Sequence of protein 1:
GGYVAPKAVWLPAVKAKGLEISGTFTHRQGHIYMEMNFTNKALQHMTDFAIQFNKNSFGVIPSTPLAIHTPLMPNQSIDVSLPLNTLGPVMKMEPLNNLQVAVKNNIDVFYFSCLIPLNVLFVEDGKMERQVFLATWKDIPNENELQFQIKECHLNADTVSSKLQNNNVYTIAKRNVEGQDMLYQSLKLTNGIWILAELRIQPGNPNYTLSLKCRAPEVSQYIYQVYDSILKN

Sequence of protein 2:
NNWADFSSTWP

Contacts between the two chains:
Residue V136 in protein 1 contacts residue F7 in protein 2 (closest heavy-atom distance 3.8 Å).
Residue Q79 in protein 1 is in contact with residue A5 in protein 2 (closest heavy-atom distance 3.6 Å).
Residue K131 in protein 1 contacts residue F7 in protein 2 (closest heavy-atom distance 3.8 Å).
Residue Y138 in protein 1 interacts with residue W4 in protein 2 (closest heavy-atom distance 3.3 Å).
Residue Q127 in protein 1 is in contact with residue W4 in protein 2 (closest heavy-atom distance 3.5 Å).
Residue A77 in protein 1 interacts with residue F7 in protein 2 (closest heavy-atom distance 3.5 Å).
Residue A129 in protein 1 interacts with residue A5 in protein 2 (closest heavy-atom distance 3.7 Å).
Residue A129 in protein 1 is in contact with residue W4 in protein 2 (closest heavy-atom distance 3.6 Å).
Residue F80 in protein 1 contacts residue W4 in protein 2 (closest heavy-atom distance 3.7 Å).
Residue V128 in protein 1 interacts with residue W4 in protein 2 (closest heavy-atom distance 3.5 Å).
Residue V130 in protein 1 is in contact with residue F7 in protein 2 (closest heavy-atom distance 4.7 Å).
Residue Q79 in protein 1 interacts with residue D6 in protein 2 (closest heavy-atom distance 3.0 Å).
Residue A129 in protein 1 is in contact with residue F7 in protein 2 (closest heavy-atom distance 3.6 Å).
Residue V136 in protein 1 interacts with residue A5 in protein 2 (closest heavy-atom distance 4.6 Å).
Residue Y138 in protein 1 is in contact with residue N2 in protein 2 (closest heavy-atom distance 3.5 Å).
Residue Y138 in protein 1 interacts with residue A5 in protein 2 (closest heavy-atom distance 3.3 Å).
Residue N81 in protein 1 interacts with residue W4 in protein 2 (closest heavy-atom distance 3.3 Å).
Residue Q79 in protein 1 interacts with residue F7 in protein 2 (closest heavy-atom distance 3.4 Å).
Residue I78 in protein 1 contacts residue F7 in protein 2 (closest heavy-atom distance 3.9 Å).
Residue Y138 in protein 1 interacts with residue N3 in protein 2 (closest heavy-atom distance 3.3 Å).
Residue Q79 in protein 1 contacts residue W4 in protein 2 (closest heavy-atom distance 3.1 Å).

This data describes a binding interaction between two proteins.